Sequence of chain A:
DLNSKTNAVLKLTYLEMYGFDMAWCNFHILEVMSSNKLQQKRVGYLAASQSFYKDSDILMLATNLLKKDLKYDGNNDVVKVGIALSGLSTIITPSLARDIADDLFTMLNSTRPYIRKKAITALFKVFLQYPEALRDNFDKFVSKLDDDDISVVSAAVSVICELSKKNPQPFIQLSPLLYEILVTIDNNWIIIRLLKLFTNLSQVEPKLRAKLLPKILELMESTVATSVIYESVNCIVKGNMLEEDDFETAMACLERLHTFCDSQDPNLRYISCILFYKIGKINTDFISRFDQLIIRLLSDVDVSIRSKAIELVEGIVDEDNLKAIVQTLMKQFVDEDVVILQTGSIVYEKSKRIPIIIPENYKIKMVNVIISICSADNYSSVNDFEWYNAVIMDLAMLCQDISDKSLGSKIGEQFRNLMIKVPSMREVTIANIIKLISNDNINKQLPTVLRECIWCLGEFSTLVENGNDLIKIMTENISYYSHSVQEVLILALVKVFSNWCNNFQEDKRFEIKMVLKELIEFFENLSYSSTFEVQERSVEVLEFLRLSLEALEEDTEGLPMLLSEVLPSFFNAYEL

Interface contacts:
Residue K506 in chain A is in contact with residue R58 in chain B (closest heavy-atom distance 3.1 Å).
Residue K506 in chain A is in contact with residue D59 in chain B (closest heavy-atom distance 2.8 Å).
Residue K506 in chain A contacts residue G57 in chain B (closest heavy-atom distance 3.8 Å).
Residue N501 in chain A interacts with residue D59 in chain B (closest heavy-atom distance 3.8 Å).
Residue D502 in chain A contacts residue D59 in chain B (closest heavy-atom distance 3.4 Å).
Residue D463 in chain A contacts residue R58 in chain B (closest heavy-atom distance 4.8 Å).
Residue N503 in chain A contacts residue D59 in chain B (closest heavy-atom distance 1.9 Å).

The following describes two proteins that form a bound complex.

Sequence of chain B:
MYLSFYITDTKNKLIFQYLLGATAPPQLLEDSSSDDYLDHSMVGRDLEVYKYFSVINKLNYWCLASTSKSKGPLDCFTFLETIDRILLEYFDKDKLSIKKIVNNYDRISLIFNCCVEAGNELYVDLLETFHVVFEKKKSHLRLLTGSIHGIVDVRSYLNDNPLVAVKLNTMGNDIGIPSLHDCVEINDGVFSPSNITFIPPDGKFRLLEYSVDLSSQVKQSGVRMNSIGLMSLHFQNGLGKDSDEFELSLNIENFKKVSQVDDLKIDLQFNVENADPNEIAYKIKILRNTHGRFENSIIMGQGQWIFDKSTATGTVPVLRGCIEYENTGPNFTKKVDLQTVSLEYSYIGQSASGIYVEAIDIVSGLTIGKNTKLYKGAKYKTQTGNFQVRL